Sequence of the second protein:
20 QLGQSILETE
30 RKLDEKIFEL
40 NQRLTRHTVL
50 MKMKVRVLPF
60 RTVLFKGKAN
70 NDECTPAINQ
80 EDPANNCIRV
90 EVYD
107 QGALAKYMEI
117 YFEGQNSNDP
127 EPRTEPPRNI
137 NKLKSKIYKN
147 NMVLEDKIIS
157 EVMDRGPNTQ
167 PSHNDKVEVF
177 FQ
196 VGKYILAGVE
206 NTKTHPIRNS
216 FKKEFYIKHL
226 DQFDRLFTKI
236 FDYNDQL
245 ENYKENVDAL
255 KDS

Sequence of the first protein:
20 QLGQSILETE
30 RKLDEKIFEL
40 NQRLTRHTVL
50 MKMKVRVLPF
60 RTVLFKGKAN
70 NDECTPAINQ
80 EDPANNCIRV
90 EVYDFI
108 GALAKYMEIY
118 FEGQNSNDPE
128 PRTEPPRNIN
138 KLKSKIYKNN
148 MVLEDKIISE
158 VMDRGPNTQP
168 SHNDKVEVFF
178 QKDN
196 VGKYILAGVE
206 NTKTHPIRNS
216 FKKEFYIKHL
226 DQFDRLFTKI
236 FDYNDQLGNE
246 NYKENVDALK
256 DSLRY

Contacts between the two chains:
Residue D240 in the first protein contacts residue Y238 in the second protein (closest heavy-atom distance 3.7 Å).
Residue N246 in the first protein is in contact with residue V56 in the second protein (closest heavy-atom distance 3.4 Å).
Residue Y260 in the first protein interacts with residue G108 in the second protein (closest heavy-atom distance 3.6 Å).
Residue L258 in the first protein contacts residue T61 in the second protein (closest heavy-atom distance 3.4 Å).
Residue Y238 in the first protein interacts with residue Q241 in the second protein (closest heavy-atom distance 3.7 Å).
Residue V56 in the first protein is in contact with residue L254 in the second protein (closest heavy-atom distance 3.8 Å).
Residue T233 in the first protein contacts residue R230 in the second protein (closest heavy-atom distance 3.4 Å).
Residue K234 in the first protein contacts residue F236 in the second protein (closest heavy-atom distance 3.3 Å).
Residue L254 in the first protein interacts with residue V62 in the second protein (closest heavy-atom distance 3.9 Å).
Residue Y247 in the first protein interacts with residue R55 in the second protein (closest heavy-atom distance 3.2 Å).
Residue R42 in the first protein is in contact with residue D226 in the second protein (closest heavy-atom distance 3.3 Å).
Residue E245 in the first protein interacts with residue Y238 in the second protein (closest heavy-atom distance 4.0 Å).
Residue L254 in the first protein interacts with residue L57 in the second protein (closest heavy-atom distance 3.4 Å).
Residue R42 in the first protein is in contact with residue R42 in the second protein (closest heavy-atom distance 3.6 Å).
Residue L258 in the first protein is in contact with residue V62 in the second protein (closest heavy-atom distance 3.6 Å).
Residue V56 in the first protein is in contact with residue S257 in the second protein (closest heavy-atom distance 4.0 Å).
Residue K234 in the first protein contacts residue D240 in the second protein (closest heavy-atom distance 2.7 Å).
Residue D229 in the first protein is in contact with residue R42 in the second protein (closest heavy-atom distance 4.0 Å).
Residue E245 in the first protein is in contact with residue L57 in the second protein (closest heavy-atom distance 3.5 Å).
Residue K255 in the first protein contacts residue F64 in the second protein (closest heavy-atom distance 3.3 Å).
Residue D237 in the first protein is in contact with residue D237 in the second protein (closest heavy-atom distance 2.8 Å).
Residue N244 in the first protein interacts with residue F59 in the second protein (closest heavy-atom distance 3.5 Å).
Residue V56 in the first protein interacts with residue Q241 in the second protein (closest heavy-atom distance 3.5 Å).
Residue Y238 in the first protein interacts with residue D240 in the second protein (closest heavy-atom distance 3.5 Å).
Residue R230 in the first protein contacts residue R42 in the second protein (closest heavy-atom distance 3.3 Å).
Residue L254 in the first protein contacts residue T61 in the second protein (closest heavy-atom distance 3.4 Å).
Residue R45 in the first protein is in contact with residue D226 in the second protein (closest heavy-atom distance 3.5 Å).
Residue E245 in the first protein interacts with residue V251 in the second protein (closest heavy-atom distance 4.0 Å).
Residue N246 in the first protein interacts with residue L57 in the second protein (closest heavy-atom distance 2.7 Å).
Residue R55 in the first protein contacts residue S257 in the second protein (closest heavy-atom distance 3.5 Å).
Residue L254 in the first protein contacts residue L63 in the second protein (closest heavy-atom distance 4.0 Å).
Residue K35 in the first protein interacts with residue E38 in the second protein (closest heavy-atom distance 3.1 Å).
Residue D226 in the first protein contacts residue R42 in the second protein (closest heavy-atom distance 3.8 Å).
Residue G243 in the first protein is in contact with residue F59 in the second protein (closest heavy-atom distance 3.5 Å).
Residue Y238 in the first protein is in contact with residue D237 in the second protein (closest heavy-atom distance 3.5 Å).
Residue Y247 in the first protein contacts residue Y247 in the second protein (closest heavy-atom distance 3.5 Å).
Residue Q241 in the first protein interacts with residue Q241 in the second protein (closest heavy-atom distance 3.3 Å).
Residue Q241 in the first protein interacts with residue L254 in the second protein (closest heavy-atom distance 3.6 Å).
Residue N246 in the first protein contacts residue F59 in the second protein (closest heavy-atom distance 3.7 Å).
Residue K255 in the first protein contacts residue V62 in the second protein (closest heavy-atom distance 3.7 Å).
Residue F236 in the first protein is in contact with residue R230 in the second protein (closest heavy-atom distance 3.7 Å).
Residue R230 in the first protein contacts residue R45 in the second protein (closest heavy-atom distance 3.4 Å).
Residue D237 in the first protein contacts residue R230 in the second protein (closest heavy-atom distance 2.7 Å).
Residue E38 in the first protein contacts residue K35 in the second protein (closest heavy-atom distance 3.2 Å).
Residue K234 in the first protein contacts residue D237 in the second protein (closest heavy-atom distance 2.8 Å).
Residue E245 in the first protein contacts residue F59 in the second protein (closest heavy-atom distance 3.3 Å).
Residue N244 in the first protein contacts residue P58 in the second protein (closest heavy-atom distance 3.4 Å).
Residue N244 in the first protein interacts with residue Y238 in the second protein (closest heavy-atom distance 3.9 Å).
Residue L258 in the first protein is in contact with residue R60 in the second protein (closest heavy-atom distance 3.8 Å).
Residue L242 in the first protein is in contact with residue L254 in the second protein (closest heavy-atom distance 3.9 Å).
Residue E245 in the first protein interacts with residue Y247 in the second protein (closest heavy-atom distance 3.5 Å).
Residue Y260 in the first protein interacts with residue D93 in the second protein (closest heavy-atom distance 3.5 Å).
Residue D237 in the first protein is in contact with residue Y238 in the second protein (closest heavy-atom distance 3.6 Å).
Residue L242 in the first protein interacts with residue K255 in the second protein (closest heavy-atom distance 3.8 Å).
Residue L258 in the first protein contacts residue Y92 in the second protein (closest heavy-atom distance 3.7 Å).
Residue E245 in the first protein interacts with residue V56 in the second protein (closest heavy-atom distance 3.3 Å).
Residue K248 in the first protein is in contact with residue R55 in the second protein (closest heavy-atom distance 3.1 Å).
Residue D237 in the first protein contacts residue K234 in the second protein (closest heavy-atom distance 3.1 Å).
Residue Q241 in the first protein contacts residue Y238 in the second protein (closest heavy-atom distance 3.4 Å).
Residue Y260 in the first protein is in contact with residue A109 in the second protein (closest heavy-atom distance 3.2 Å).

This data describes a binding interaction between two proteins.